Sequence of the first protein:
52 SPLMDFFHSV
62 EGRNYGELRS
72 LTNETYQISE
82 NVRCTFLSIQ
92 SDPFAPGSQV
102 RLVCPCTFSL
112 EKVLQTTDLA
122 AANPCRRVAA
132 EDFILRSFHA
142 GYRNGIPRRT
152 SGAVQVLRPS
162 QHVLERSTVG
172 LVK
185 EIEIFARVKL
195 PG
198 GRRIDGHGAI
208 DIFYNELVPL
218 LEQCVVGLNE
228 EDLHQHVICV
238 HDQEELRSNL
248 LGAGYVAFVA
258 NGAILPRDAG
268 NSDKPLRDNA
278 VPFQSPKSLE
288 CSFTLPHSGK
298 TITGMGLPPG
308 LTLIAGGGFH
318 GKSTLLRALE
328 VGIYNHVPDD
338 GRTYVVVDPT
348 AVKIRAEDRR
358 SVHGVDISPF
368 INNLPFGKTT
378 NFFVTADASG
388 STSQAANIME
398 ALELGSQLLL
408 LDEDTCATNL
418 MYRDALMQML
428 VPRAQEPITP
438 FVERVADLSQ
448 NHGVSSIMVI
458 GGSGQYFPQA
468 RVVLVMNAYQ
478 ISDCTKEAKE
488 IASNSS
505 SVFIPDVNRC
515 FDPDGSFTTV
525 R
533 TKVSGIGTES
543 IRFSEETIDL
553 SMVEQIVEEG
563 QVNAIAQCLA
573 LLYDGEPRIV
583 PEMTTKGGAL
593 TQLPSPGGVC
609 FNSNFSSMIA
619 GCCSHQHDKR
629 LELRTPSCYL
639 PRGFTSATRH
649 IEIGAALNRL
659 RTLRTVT

This data describes a binding interaction between two proteins.

Sequence of the second protein:
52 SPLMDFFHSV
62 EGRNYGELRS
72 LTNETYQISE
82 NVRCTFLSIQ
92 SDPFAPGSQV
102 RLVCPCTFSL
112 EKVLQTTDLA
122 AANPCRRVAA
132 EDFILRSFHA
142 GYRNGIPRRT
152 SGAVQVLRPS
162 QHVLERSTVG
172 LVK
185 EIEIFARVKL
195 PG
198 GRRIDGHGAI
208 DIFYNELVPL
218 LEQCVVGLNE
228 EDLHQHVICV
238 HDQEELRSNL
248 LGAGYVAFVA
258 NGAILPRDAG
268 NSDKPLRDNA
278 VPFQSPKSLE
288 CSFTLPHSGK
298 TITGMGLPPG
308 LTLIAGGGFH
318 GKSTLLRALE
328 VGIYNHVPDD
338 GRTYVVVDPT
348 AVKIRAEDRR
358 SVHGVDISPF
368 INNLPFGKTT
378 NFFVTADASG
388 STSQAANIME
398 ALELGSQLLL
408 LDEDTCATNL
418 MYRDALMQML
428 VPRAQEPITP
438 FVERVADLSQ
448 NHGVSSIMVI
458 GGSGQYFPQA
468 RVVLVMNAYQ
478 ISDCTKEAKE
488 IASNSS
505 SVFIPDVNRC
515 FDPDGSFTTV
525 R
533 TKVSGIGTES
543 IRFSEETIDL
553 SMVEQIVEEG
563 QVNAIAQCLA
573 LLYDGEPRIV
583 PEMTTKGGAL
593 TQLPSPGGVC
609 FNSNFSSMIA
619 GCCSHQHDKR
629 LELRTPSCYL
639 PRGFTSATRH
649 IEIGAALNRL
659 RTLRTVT

Residue-level contacts at the interface:
Residue D355 in the first protein is in contact with residue R324 in the second protein (closest heavy-atom distance 2.7 Å).
Residue F464 in the first protein interacts with residue L427 in the second protein (closest heavy-atom distance 3.3 Å).
Residue E433 in the first protein interacts with residue G315 in the second protein (closest heavy-atom distance 3.0 Å).
Residue H317 in the first protein is in contact with residue Q432 in the second protein (closest heavy-atom distance 3.2 Å).
Residue F95 in the first protein contacts residue D93 in the second protein (closest heavy-atom distance 3.1 Å).
Residue D93 in the first protein contacts residue F95 in the second protein (closest heavy-atom distance 3.1 Å).
Residue G315 in the first protein is in contact with residue P434 in the second protein (closest heavy-atom distance 3.2 Å).
Residue D421 in the first protein interacts with residue S460 in the second protein (closest heavy-atom distance 3.2 Å).
Residue D411 in the first protein contacts residue A414 in the second protein (closest heavy-atom distance 3.0 Å).
Residue G458 in the first protein interacts with residue M424 in the second protein (closest heavy-atom distance 3.1 Å).
Residue N65 in the first protein is in contact with residue R199 in the second protein (closest heavy-atom distance 3.5 Å).
Residue H317 in the first protein interacts with residue P372 in the second protein (closest heavy-atom distance 3.3 Å).
Residue D421 in the first protein contacts residue G461 in the second protein (closest heavy-atom distance 2.8 Å).
Residue R356 in the first protein interacts with residue A266 in the second protein (closest heavy-atom distance 3.2 Å).
Residue F316 in the first protein contacts residue T389 in the second protein (closest heavy-atom distance 3.5 Å).
Residue S460 in the first protein interacts with residue D421 in the second protein (closest heavy-atom distance 3.2 Å).
Residue I488 in the first protein interacts with residue M426 in the second protein (closest heavy-atom distance 3.0 Å).
Residue R659 in the first protein contacts residue N268 in the second protein (closest heavy-atom distance 3.1 Å).
Residue L427 in the first protein interacts with residue F464 in the second protein (closest heavy-atom distance 3.3 Å).
Residue R659 in the first protein contacts residue G267 in the second protein (closest heavy-atom distance 3.4 Å).
Residue G459 in the first protein contacts residue D421 in the second protein (closest heavy-atom distance 2.8 Å).
Residue E410 in the first protein interacts with residue T415 in the second protein (closest heavy-atom distance 3.1 Å).
Residue A266 in the first protein contacts residue D384 in the second protein (closest heavy-atom distance 3.2 Å).
Residue R356 in the first protein contacts residue S269 in the second protein (closest heavy-atom distance 3.3 Å).
Residue C413 in the first protein contacts residue D411 in the second protein (closest heavy-atom distance 3.4 Å).
Residue T415 in the first protein interacts with residue E410 in the second protein (closest heavy-atom distance 3.1 Å).
Residue G459 in the first protein contacts residue R420 in the second protein (closest heavy-atom distance 3.4 Å).
Residue T415 in the first protein interacts with residue D411 in the second protein (closest heavy-atom distance 3.4 Å).
Residue M424 in the first protein contacts residue A312 in the second protein (closest heavy-atom distance 3.3 Å).
Residue I488 in the first protein interacts with residue L427 in the second protein (closest heavy-atom distance 3.5 Å).
Residue G267 in the first protein is in contact with residue R659 in the second protein (closest heavy-atom distance 3.4 Å).
Residue P372 in the first protein contacts residue H317 in the second protein (closest heavy-atom distance 3.3 Å).
Residue D384 in the first protein contacts residue A266 in the second protein (closest heavy-atom distance 3.2 Å).
Residue A312 in the first protein is in contact with residue M424 in the second protein (closest heavy-atom distance 3.3 Å).
Residue F95 in the first protein contacts residue F95 in the second protein (closest heavy-atom distance 3.0 Å).
Residue G315 in the first protein interacts with residue E433 in the second protein (closest heavy-atom distance 3.0 Å).
Residue T389 in the first protein contacts residue F316 in the second protein (closest heavy-atom distance 3.5 Å).
Residue A383 in the first protein interacts with residue G267 in the second protein (closest heavy-atom distance 2.6 Å).
Residue R420 in the first protein contacts residue G459 in the second protein (closest heavy-atom distance 3.4 Å).
Residue E433 in the first protein interacts with residue G314 in the second protein (closest heavy-atom distance 3.3 Å).
Residue M426 in the first protein contacts residue I488 in the second protein (closest heavy-atom distance 3.0 Å).
Residue D411 in the first protein interacts with residue T415 in the second protein (closest heavy-atom distance 3.4 Å).
Residue M424 in the first protein contacts residue G458 in the second protein (closest heavy-atom distance 3.1 Å).
Residue G461 in the first protein is in contact with residue D421 in the second protein (closest heavy-atom distance 2.8 Å).
Residue G267 in the first protein contacts residue R356 in the second protein (closest heavy-atom distance 3.1 Å).
Residue G314 in the first protein is in contact with residue E433 in the second protein (closest heavy-atom distance 3.3 Å).
Residue Q432 in the first protein contacts residue N474 in the second protein (closest heavy-atom distance 3.5 Å).
Residue A414 in the first protein is in contact with residue D411 in the second protein (closest heavy-atom distance 3.0 Å).
Residue R356 in the first protein contacts residue G267 in the second protein (closest heavy-atom distance 3.1 Å).
Residue L427 in the first protein contacts residue I488 in the second protein (closest heavy-atom distance 3.5 Å).
Residue P434 in the first protein interacts with residue G315 in the second protein (closest heavy-atom distance 3.2 Å).
Residue A266 in the first protein interacts with residue R356 in the second protein (closest heavy-atom distance 3.2 Å).
Residue N268 in the first protein contacts residue R659 in the second protein (closest heavy-atom distance 3.1 Å).
Residue D411 in the first protein is in contact with residue C413 in the second protein (closest heavy-atom distance 3.4 Å).
Residue R199 in the first protein is in contact with residue N65 in the second protein (closest heavy-atom distance 3.5 Å).
Residue R324 in the first protein is in contact with residue D355 in the second protein (closest heavy-atom distance 2.7 Å).
Residue Q432 in the first protein is in contact with residue H317 in the second protein (closest heavy-atom distance 3.2 Å).
Residue D421 in the first protein interacts with residue G459 in the second protein (closest heavy-atom distance 2.8 Å).
Residue G267 in the first protein interacts with residue A383 in the second protein (closest heavy-atom distance 2.6 Å).
Residue S269 in the first protein interacts with residue R356 in the second protein (closest heavy-atom distance 3.3 Å).